Sequence of chain B:
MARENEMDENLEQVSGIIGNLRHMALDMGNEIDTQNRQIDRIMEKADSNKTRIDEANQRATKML

The following describes two proteins that form a bound complex.

Contacts between the two chains:
Residue M30 in chain A is in contact with residue I32 in chain B (closest heavy-atom distance 4.1 Å).
Residue F27 in chain A interacts with residue L21 in chain B (closest heavy-atom distance 3.9 Å).
Residue M30 in chain A is in contact with residue M28 in chain B (closest heavy-atom distance 3.6 Å).
Residue L23 in chain A is in contact with residue I18 in chain B (closest heavy-atom distance 4.3 Å).
Residue L16 in chain A contacts residue L11 in chain B (closest heavy-atom distance 4.6 Å).
Residue F27 in chain A contacts residue A25 in chain B (closest heavy-atom distance 4.5 Å).
Residue I13 in chain A interacts with residue M7 in chain B (closest heavy-atom distance 4.1 Å).
Residue I20 in chain A is in contact with residue V14 in chain B (closest heavy-atom distance 3.9 Å).
Residue L23 in chain A contacts residue L21 in chain B (closest heavy-atom distance 3.9 Å).
Residue R9 in chain A interacts with residue E4 in chain B (closest heavy-atom distance 2.6 Å).
Residue V55 in chain A is in contact with residue I53 in chain B (closest heavy-atom distance 3.7 Å).
Residue I20 in chain A is in contact with residue I18 in chain B (closest heavy-atom distance 4.8 Å).
Residue F27 in chain A interacts with residue M28 in chain B (closest heavy-atom distance 4.0 Å).
Residue R9 in chain A contacts residue M7 in chain B (closest heavy-atom distance 4.4 Å).

Sequence of chain A:
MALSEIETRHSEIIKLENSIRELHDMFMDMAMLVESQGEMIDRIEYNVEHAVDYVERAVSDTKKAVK